These two protein chains interact to form a complex.

Interface contacts:
Residue R208 in the second protein is in contact with residue I216 in the first protein (closest heavy-atom distance 3.4 Å).
Residue V90 in the second protein is in contact with residue T55 in the first protein (closest heavy-atom distance 3.3 Å).
Residue R189 in the second protein is in contact with residue N165 in the first protein (closest heavy-atom distance 2.9 Å).
Residue T15 in the second protein contacts residue A42 in the first protein (closest heavy-atom distance 3.5 Å).
Residue I91 in the second protein contacts residue P72 in the first protein (closest heavy-atom distance 2.8 Å).
Residue R231 in the second protein contacts residue D173 in the first protein (closest heavy-atom distance 2.8 Å).
Residue I21 in the second protein interacts with residue P48 in the first protein (closest heavy-atom distance 3.5 Å).
Residue N131 in the second protein contacts residue W58 in the first protein (closest heavy-atom distance 3.2 Å).
Residue V207 in the second protein interacts with residue I202 in the first protein (closest heavy-atom distance 3.3 Å).
Residue I91 in the second protein interacts with residue S74 in the first protein (closest heavy-atom distance 3.1 Å).
Residue V90 in the second protein interacts with residue P72 in the first protein (closest heavy-atom distance 3.4 Å).
Residue Q16 in the second protein is in contact with residue S41 in the first protein (closest heavy-atom distance 2.8 Å).
Residue R185 in the second protein is in contact with residue F176 in the first protein (closest heavy-atom distance 3.0 Å).
Residue R208 in the second protein contacts residue G218 in the first protein (closest heavy-atom distance 2.9 Å).
Residue D198 in the second protein is in contact with residue A197 in the first protein (closest heavy-atom distance 2.8 Å).
Residue I22 in the second protein interacts with residue V49 in the first protein (closest heavy-atom distance 3.5 Å).
Residue R227 in the second protein contacts residue G291 in the first protein (closest heavy-atom distance 3.5 Å).
Residue V92 in the second protein interacts with residue S74 in the first protein (closest heavy-atom distance 3.5 Å).
Residue Q16 in the second protein is in contact with residue V45 in the first protein (closest heavy-atom distance 3.4 Å).
Residue R208 in the second protein interacts with residue Y217 in the first protein (closest heavy-atom distance 3.0 Å).
Residue R208 in the second protein contacts residue D210 in the first protein (closest heavy-atom distance 2.7 Å).
Residue S209 in the second protein is in contact with residue G218 in the first protein (closest heavy-atom distance 3.4 Å).
Residue R192 in the second protein contacts residue E172 in the first protein (closest heavy-atom distance 2.8 Å).
Residue D198 in the second protein contacts residue D198 in the first protein (closest heavy-atom distance 3.4 Å).
Residue V207 in the second protein is in contact with residue I216 in the first protein (closest heavy-atom distance 3.5 Å).
Residue E87 in the second protein is in contact with residue W58 in the first protein (closest heavy-atom distance 3.3 Å).
Residue E87 in the second protein contacts residue V59 in the first protein (closest heavy-atom distance 2.9 Å).
Residue E117 in the second protein is in contact with residue T55 in the first protein (closest heavy-atom distance 2.7 Å).
Residue V90 in the second protein interacts with residue S74 in the first protein (closest heavy-atom distance 3.4 Å).
Residue I22 in the second protein contacts residue P48 in the first protein (closest heavy-atom distance 2.9 Å).
Residue I91 in the second protein is in contact with residue T73 in the first protein (closest heavy-atom distance 3.2 Å).
Residue R208 in the second protein interacts with residue Y203 in the first protein (closest heavy-atom distance 3.5 Å).
Residue R192 in the second protein interacts with residue N165 in the first protein (closest heavy-atom distance 2.8 Å).
Residue R185 in the second protein contacts residue D177 in the first protein (closest heavy-atom distance 3.5 Å).
Residue P24 in the second protein contacts residue S288 in the first protein (closest heavy-atom distance 3.5 Å).
Residue V207 in the second protein is in contact with residue Y217 in the first protein (closest heavy-atom distance 2.8 Å).
Residue I262 in the second protein is in contact with residue T73 in the first protein (closest heavy-atom distance 3.5 Å).
Residue R227 in the second protein is in contact with residue G292 in the first protein (closest heavy-atom distance 3.5 Å).
Residue L18 in the second protein is in contact with residue S46 in the first protein (closest heavy-atom distance 3.0 Å).
Residue Q16 in the second protein interacts with residue M40 in the first protein (closest heavy-atom distance 3.4 Å).
Residue R227 in the second protein is in contact with residue E175 in the first protein (closest heavy-atom distance 2.7 Å).
Residue I88 in the second protein is in contact with residue G57 in the first protein (closest heavy-atom distance 3.5 Å).
Residue R208 in the second protein contacts residue R212 in the first protein (closest heavy-atom distance 2.9 Å).
Residue E117 in the second protein is in contact with residue A56 in the first protein (closest heavy-atom distance 3.0 Å).
Residue A89 in the second protein interacts with residue P72 in the first protein (closest heavy-atom distance 3.4 Å).
Residue A89 in the second protein contacts residue G57 in the first protein (closest heavy-atom distance 3.1 Å).
Residue Q16 in the second protein contacts residue S46 in the first protein (closest heavy-atom distance 3.1 Å).
Residue I88 in the second protein contacts residue W58 in the first protein (closest heavy-atom distance 3.4 Å).
Residue S209 in the second protein contacts residue E215 in the first protein (closest heavy-atom distance 2.7 Å).
Residue D198 in the second protein interacts with residue D196 in the first protein (closest heavy-atom distance 3.4 Å).
Residue R195 in the second protein is in contact with residue D159 in the first protein (closest heavy-atom distance 2.8 Å).
Residue I22 in the second protein is in contact with residue L50 in the first protein (closest heavy-atom distance 2.9 Å).
Residue R185 in the second protein contacts residue E172 in the first protein (closest heavy-atom distance 3.5 Å).
Residue V121 in the second protein interacts with residue W58 in the first protein (closest heavy-atom distance 3.5 Å).
Residue Q16 in the second protein contacts residue R39 in the first protein (closest heavy-atom distance 3.3 Å).
Residue R208 in the second protein contacts residue E215 in the first protein (closest heavy-atom distance 3.5 Å).
Residue R189 in the second protein is in contact with residue D173 in the first protein (closest heavy-atom distance 2.8 Å).
Residue R208 in the second protein interacts with residue D205 in the first protein (closest heavy-atom distance 3.2 Å).
Residue N211 in the second protein is in contact with residue Y217 in the first protein (closest heavy-atom distance 2.8 Å).
Residue I22 in the second protein is in contact with residue S288 in the first protein (closest heavy-atom distance 3.6 Å).

Sequence of the first protein:
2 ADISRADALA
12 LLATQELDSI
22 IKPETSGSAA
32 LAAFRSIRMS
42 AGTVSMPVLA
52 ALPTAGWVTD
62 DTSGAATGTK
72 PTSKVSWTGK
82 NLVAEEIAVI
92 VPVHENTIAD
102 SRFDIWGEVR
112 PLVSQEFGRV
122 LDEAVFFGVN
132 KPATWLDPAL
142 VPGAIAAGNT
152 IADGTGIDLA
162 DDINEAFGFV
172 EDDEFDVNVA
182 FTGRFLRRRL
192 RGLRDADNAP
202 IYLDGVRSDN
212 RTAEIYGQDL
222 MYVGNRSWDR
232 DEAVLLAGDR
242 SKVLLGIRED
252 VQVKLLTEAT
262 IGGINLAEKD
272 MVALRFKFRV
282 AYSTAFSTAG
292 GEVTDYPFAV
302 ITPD

Sequence of the second protein:
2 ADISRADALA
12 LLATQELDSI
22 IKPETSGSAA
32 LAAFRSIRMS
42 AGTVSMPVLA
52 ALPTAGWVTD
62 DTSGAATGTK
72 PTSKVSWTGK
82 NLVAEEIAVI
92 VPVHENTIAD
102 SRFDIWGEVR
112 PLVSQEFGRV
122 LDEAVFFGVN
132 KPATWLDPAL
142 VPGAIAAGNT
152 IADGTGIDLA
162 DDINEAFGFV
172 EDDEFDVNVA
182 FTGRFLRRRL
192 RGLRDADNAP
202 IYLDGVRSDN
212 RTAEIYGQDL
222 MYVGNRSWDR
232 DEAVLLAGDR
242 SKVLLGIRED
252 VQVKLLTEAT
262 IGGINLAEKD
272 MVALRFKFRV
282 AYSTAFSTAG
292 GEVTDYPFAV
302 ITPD